Sequence of the second protein:
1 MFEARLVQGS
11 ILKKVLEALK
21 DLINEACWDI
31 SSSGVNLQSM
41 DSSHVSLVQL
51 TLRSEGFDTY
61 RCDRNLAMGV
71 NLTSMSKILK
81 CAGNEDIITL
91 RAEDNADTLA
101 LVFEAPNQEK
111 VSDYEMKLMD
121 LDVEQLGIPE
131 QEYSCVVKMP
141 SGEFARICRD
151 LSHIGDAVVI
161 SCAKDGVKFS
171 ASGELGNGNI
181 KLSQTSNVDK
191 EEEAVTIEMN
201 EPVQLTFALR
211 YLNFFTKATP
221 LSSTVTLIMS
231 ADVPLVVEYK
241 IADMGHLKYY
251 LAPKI

These two protein chains interact to form a complex.

Sequence of the first protein:
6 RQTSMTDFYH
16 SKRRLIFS

Residue-level contacts at the interface:
Residue D122 in the second protein contacts residue R18 in the first protein (closest heavy-atom distance 3.3 Å).
Residue P234 in the second protein interacts with residue F13 in the first protein (closest heavy-atom distance 3.5 Å).
Residue D122 in the second protein is in contact with residue R19 in the first protein (closest heavy-atom distance 3.7 Å).
Residue C27 in the second protein interacts with residue I21 in the first protein (closest heavy-atom distance 3.5 Å).
Residue D120 in the second protein is in contact with residue S23 in the first protein (closest heavy-atom distance 2.2 Å).
Residue P253 in the second protein is in contact with residue T8 in the first protein (closest heavy-atom distance 2.7 Å).
Residue C27 in the second protein interacts with residue R19 in the first protein (closest heavy-atom distance 3.9 Å).
Residue I255 in the second protein is in contact with residue R6 in the first protein (closest heavy-atom distance 2.4 Å).
Residue E124 in the second protein contacts residue K17 in the first protein (closest heavy-atom distance 3.9 Å).
Residue A252 in the second protein interacts with residue T8 in the first protein (closest heavy-atom distance 3.0 Å).
Residue A252 in the second protein is in contact with residue M10 in the first protein (closest heavy-atom distance 3.8 Å).
Residue V45 in the second protein is in contact with residue Q7 in the first protein (closest heavy-atom distance 3.6 Å).
Residue A252 in the second protein interacts with residue Q7 in the first protein (closest heavy-atom distance 2.5 Å).
Residue P234 in the second protein is in contact with residue M10 in the first protein (closest heavy-atom distance 3.9 Å).
Residue D232 in the second protein is in contact with residue F13 in the first protein (closest heavy-atom distance 3.1 Å).
Residue D120 in the second protein contacts residue F22 in the first protein (closest heavy-atom distance 3.0 Å).
Residue P253 in the second protein contacts residue Q7 in the first protein (closest heavy-atom distance 3.3 Å).
Residue L121 in the second protein contacts residue R19 in the first protein (closest heavy-atom distance 3.9 Å).
Residue Y250 in the second protein is in contact with residue M10 in the first protein (closest heavy-atom distance 3.5 Å).
Residue V123 in the second protein interacts with residue I21 in the first protein (closest heavy-atom distance 3.7 Å).
Residue H44 in the second protein interacts with residue S9 in the first protein (closest heavy-atom distance 3.4 Å).
Residue V45 in the second protein contacts residue M10 in the first protein (closest heavy-atom distance 3.4 Å).
Residue V233 in the second protein interacts with residue F13 in the first protein (closest heavy-atom distance 3.8 Å).
Residue G127 in the second protein interacts with residue Y14 in the first protein (closest heavy-atom distance 3.4 Å).
Residue L118 in the second protein interacts with residue S23 in the first protein (closest heavy-atom distance 3.4 Å).
Residue A67 in the second protein contacts residue I21 in the first protein (closest heavy-atom distance 3.8 Å).
Residue D97 in the second protein contacts residue S23 in the first protein (closest heavy-atom distance 2.8 Å).
Residue D122 in the second protein is in contact with residue L20 in the first protein (closest heavy-atom distance 3.5 Å).
Residue M119 in the second protein interacts with residue I21 in the first protein (closest heavy-atom distance 4.0 Å).
Residue L126 in the second protein is in contact with residue Y14 in the first protein (closest heavy-atom distance 4.0 Å).
Residue D29 in the second protein contacts residue R19 in the first protein (closest heavy-atom distance 2.5 Å).
Residue Q125 in the second protein contacts residue R19 in the first protein (closest heavy-atom distance 3.2 Å).
Residue V123 in the second protein contacts residue R19 in the first protein (closest heavy-atom distance 3.0 Å).
Residue L121 in the second protein interacts with residue L20 in the first protein (closest heavy-atom distance 3.8 Å).
Residue P129 in the second protein interacts with residue Y14 in the first protein (closest heavy-atom distance 3.3 Å).
Residue G127 in the second protein is in contact with residue H15 in the first protein (closest heavy-atom distance 3.0 Å).
Residue A252 in the second protein interacts with residue S9 in the first protein (closest heavy-atom distance 3.8 Å).
Residue Q125 in the second protein contacts residue S16 in the first protein (closest heavy-atom distance 3.8 Å).
Residue P253 in the second protein is in contact with residue R6 in the first protein (closest heavy-atom distance 4.0 Å).
Residue M119 in the second protein contacts residue S23 in the first protein (closest heavy-atom distance 3.2 Å).
Residue I255 in the second protein contacts residue T8 in the first protein (closest heavy-atom distance 4.0 Å).
Residue K254 in the second protein is in contact with residue R6 in the first protein (closest heavy-atom distance 3.2 Å).
Residue L47 in the second protein contacts residue M10 in the first protein (closest heavy-atom distance 3.7 Å).
Residue P253 in the second protein is in contact with residue F13 in the first protein (closest heavy-atom distance 3.7 Å).
Residue V45 in the second protein is in contact with residue T8 in the first protein (closest heavy-atom distance 3.8 Å).
Residue S46 in the second protein contacts residue M10 in the first protein (closest heavy-atom distance 3.9 Å).
Residue L126 in the second protein is in contact with residue S16 in the first protein (closest heavy-atom distance 3.8 Å).
Residue M40 in the second protein is in contact with residue M10 in the first protein (closest heavy-atom distance 3.2 Å).
Residue A67 in the second protein is in contact with residue R19 in the first protein (closest heavy-atom distance 3.8 Å).
Residue L121 in the second protein contacts residue I21 in the first protein (closest heavy-atom distance 3.0 Å).
Residue K254 in the second protein is in contact with residue Q7 in the first protein (closest heavy-atom distance 3.3 Å).
Residue V123 in the second protein is in contact with residue R18 in the first protein (closest heavy-atom distance 3.7 Å).
Residue L126 in the second protein contacts residue M10 in the first protein (closest heavy-atom distance 3.9 Å).
Residue D120 in the second protein contacts residue I21 in the first protein (closest heavy-atom distance 3.4 Å).
Residue Q125 in the second protein contacts residue K17 in the first protein (closest heavy-atom distance 3.0 Å).
Residue H44 in the second protein interacts with residue M10 in the first protein (closest heavy-atom distance 3.0 Å).
Residue E124 in the second protein contacts residue T11 in the first protein (closest heavy-atom distance 4.0 Å).
Residue G69 in the second protein is in contact with residue S23 in the first protein (closest heavy-atom distance 3.7 Å).
Residue L126 in the second protein interacts with residue H15 in the first protein (closest heavy-atom distance 3.5 Å).
Residue G69 in the second protein contacts residue I21 in the first protein (closest heavy-atom distance 3.4 Å).